Sequence of chain A:
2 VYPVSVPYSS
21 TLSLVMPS

Sequence of chain B:
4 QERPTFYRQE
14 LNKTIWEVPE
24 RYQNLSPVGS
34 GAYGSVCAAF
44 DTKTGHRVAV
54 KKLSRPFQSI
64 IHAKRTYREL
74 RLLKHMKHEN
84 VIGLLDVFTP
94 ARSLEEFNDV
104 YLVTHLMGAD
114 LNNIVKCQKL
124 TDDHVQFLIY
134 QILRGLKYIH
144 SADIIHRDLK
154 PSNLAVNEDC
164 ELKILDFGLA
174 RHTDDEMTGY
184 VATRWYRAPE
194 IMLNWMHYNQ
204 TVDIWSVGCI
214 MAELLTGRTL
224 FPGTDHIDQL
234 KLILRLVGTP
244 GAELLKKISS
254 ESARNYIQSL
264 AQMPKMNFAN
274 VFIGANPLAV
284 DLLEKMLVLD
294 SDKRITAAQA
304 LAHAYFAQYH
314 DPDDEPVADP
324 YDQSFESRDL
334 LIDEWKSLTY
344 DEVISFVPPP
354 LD

This data describes a binding interaction between two proteins.

Interface contacts:
Residue I117 in chain B interacts with residue L24 in chain A (closest heavy-atom distance 4.2 Å).
Residue V159 in chain B is in contact with residue M26 in chain A (closest heavy-atom distance 4.1 Å).
Residue L218 in chain B interacts with residue V5 in chain A (closest heavy-atom distance 3.4 Å).
Residue D125 in chain B interacts with residue Y9 in chain A (closest heavy-atom distance 4.1 Å).
Residue I276 in chain B contacts residue V2 in chain A (closest heavy-atom distance 3.7 Å).
Residue I276 in chain B is in contact with residue P4 in chain A (closest heavy-atom distance 3.6 Å).
Residue H127 in chain B is in contact with residue L22 in chain A (closest heavy-atom distance 3.6 Å).
Residue T219 in chain B interacts with residue S6 in chain A (closest heavy-atom distance 3.4 Å).
Residue K122 in chain B interacts with residue S6 in chain A (closest heavy-atom distance 3.6 Å).
Residue K122 in chain B interacts with residue V7 in chain A (closest heavy-atom distance 3.9 Å).
Residue I117 in chain B contacts residue V25 in chain A (closest heavy-atom distance 4.0 Å).
Residue A278 in chain B is in contact with residue Y9 in chain A (closest heavy-atom distance 4.0 Å).
Residue V274 in chain B contacts residue P4 in chain A (closest heavy-atom distance 4.2 Å).
Residue I276 in chain B interacts with residue Y3 in chain A (closest heavy-atom distance 3.4 Å).
Residue C163 in chain B contacts residue L24 in chain A (closest heavy-atom distance 3.8 Å).
Residue A112 in chain B contacts residue M26 in chain A (closest heavy-atom distance 3.9 Å).
Residue V274 in chain B contacts residue V2 in chain A (closest heavy-atom distance 3.6 Å).
Residue N160 in chain B contacts residue L24 in chain A (closest heavy-atom distance 3.7 Å).
Residue G220 in chain B is in contact with residue S6 in chain A (closest heavy-atom distance 3.9 Å).
Residue E161 in chain B contacts residue L24 in chain A (closest heavy-atom distance 2.9 Å).
Residue N116 in chain B interacts with residue P27 in chain A (closest heavy-atom distance 4.1 Å).
Residue G277 in chain B interacts with residue V5 in chain A (closest heavy-atom distance 3.8 Å).
Residue A112 in chain B contacts residue P27 in chain A (closest heavy-atom distance 4.1 Å).
Residue R221 in chain B interacts with residue P4 in chain A (closest heavy-atom distance 3.8 Å).
Residue G277 in chain B contacts residue P8 in chain A (closest heavy-atom distance 3.6 Å).
Residue I276 in chain B interacts with residue V5 in chain A (closest heavy-atom distance 3.0 Å).
Residue L223 in chain B contacts residue Y3 in chain A (closest heavy-atom distance 3.9 Å).
Residue T219 in chain B contacts residue Y3 in chain A (closest heavy-atom distance 3.7 Å).
Residue F275 in chain B contacts residue Y3 in chain A (closest heavy-atom distance 3.3 Å).
Residue C163 in chain B is in contact with residue L22 in chain A (closest heavy-atom distance 3.8 Å).
Residue T219 in chain B contacts residue V5 in chain A (closest heavy-atom distance 4.1 Å).
Residue N160 in chain B contacts residue M26 in chain A (closest heavy-atom distance 3.8 Å).
Residue E161 in chain B is in contact with residue L22 in chain A (closest heavy-atom distance 4.0 Å).
Residue Q121 in chain B interacts with residue L24 in chain A (closest heavy-atom distance 3.9 Å).
Residue N279 in chain B interacts with residue Y9 in chain A (closest heavy-atom distance 3.6 Å).
Residue H127 in chain B is in contact with residue L24 in chain A (closest heavy-atom distance 4.0 Å).
Residue V274 in chain B interacts with residue Y3 in chain A (closest heavy-atom distance 2.7 Å).
Residue I117 in chain B is in contact with residue M26 in chain A (closest heavy-atom distance 4.2 Å).
Residue T222 in chain B interacts with residue Y3 in chain A (closest heavy-atom distance 4.2 Å).
Residue V159 in chain B interacts with residue L24 in chain A (closest heavy-atom distance 4.0 Å).
Residue E161 in chain B is in contact with residue M26 in chain A (closest heavy-atom distance 3.9 Å).
Residue D126 in chain B contacts residue L22 in chain A (closest heavy-atom distance 3.3 Å).
Residue L123 in chain B is in contact with residue S6 in chain A (closest heavy-atom distance 4.0 Å).
Residue Y312 in chain B is in contact with residue L22 in chain A (closest heavy-atom distance 3.6 Å).
Residue G111 in chain B is in contact with residue M26 in chain A (closest heavy-atom distance 3.4 Å).
Residue H127 in chain B interacts with residue S23 in chain A (closest heavy-atom distance 3.0 Å).
Residue L123 in chain B contacts residue V7 in chain A (closest heavy-atom distance 3.6 Å).
Residue D162 in chain B interacts with residue L22 in chain A (closest heavy-atom distance 3.1 Å).
Residue N273 in chain B contacts residue V2 in chain A (closest heavy-atom distance 4.1 Å).
Residue E161 in chain B interacts with residue S23 in chain A (closest heavy-atom distance 3.3 Å).
Residue G277 in chain B interacts with residue Y9 in chain A (closest heavy-atom distance 2.8 Å).
Residue Q121 in chain B is in contact with residue V25 in chain A (closest heavy-atom distance 3.3 Å).
Residue L123 in chain B is in contact with residue L24 in chain A (closest heavy-atom distance 3.8 Å).
Residue A278 in chain B contacts residue V5 in chain A (closest heavy-atom distance 3.6 Å).
Residue T219 in chain B contacts residue P4 in chain A (closest heavy-atom distance 4.2 Å).
Residue T124 in chain B contacts residue V7 in chain A (closest heavy-atom distance 4.1 Å).
Residue L218 in chain B contacts residue S6 in chain A (closest heavy-atom distance 3.0 Å).
Residue F130 in chain B is in contact with residue L22 in chain A (closest heavy-atom distance 4.0 Å).
Residue R221 in chain B is in contact with residue Y3 in chain A (closest heavy-atom distance 3.8 Å).
Residue P280 in chain B interacts with residue Y9 in chain A (closest heavy-atom distance 4.2 Å).